The following describes two proteins that form a bound complex.

Contacts between the two chains:
Residue T1145 in chain B contacts residue L120 in chain A (closest heavy-atom distance 3.2 Å).
Residue M1150 in chain B interacts with residue S76 in chain A (closest heavy-atom distance 3.3 Å).
Residue H158 in chain B contacts residue K27 in chain A (closest heavy-atom distance 3.2 Å).
Residue L161 in chain B is in contact with residue E29 in chain A (closest heavy-atom distance 3.6 Å).
Residue V160 in chain B contacts residue L20 in chain A (closest heavy-atom distance 3.8 Å).
Residue M1150 in chain B contacts residue W117 in chain A (closest heavy-atom distance 3.5 Å).
Residue T1147 in chain B interacts with residue C74 in chain A (closest heavy-atom distance 3.6 Å).
Residue A168 in chain B is in contact with residue T32 in chain A (closest heavy-atom distance 4.3 Å).
Residue L164 in chain B contacts residue N31 in chain A (closest heavy-atom distance 3.9 Å).
Residue Y1075 in chain B is in contact with residue E19 in chain A (closest heavy-atom distance 2.3 Å).
Residue K165 in chain B contacts residue N31 in chain A (closest heavy-atom distance 4.0 Å).
Residue N1061 in chain B contacts residue S34 in chain A (closest heavy-atom distance 4.0 Å).
Residue E1146 in chain B contacts residue G73 in chain A (closest heavy-atom distance 3.3 Å).
Residue F1153 in chain B contacts residue A110 in chain A (closest heavy-atom distance 3.7 Å).
Residue V1304 in chain B interacts with residue T143 in chain A (closest heavy-atom distance 3.8 Å).
Residue F129 in chain B contacts residue L20 in chain A (closest heavy-atom distance 4.5 Å).
Residue I1063 in chain B interacts with residue S34 in chain A (closest heavy-atom distance 4.4 Å).
Residue S1149 in chain B interacts with residue W117 in chain A (closest heavy-atom distance 3.4 Å).
Residue F1153 in chain B interacts with residue W117 in chain A (closest heavy-atom distance 4.3 Å).
Residue L161 in chain B interacts with residue A23 in chain A (closest heavy-atom distance 3.7 Å).
Residue V160 in chain B contacts residue A23 in chain A (closest heavy-atom distance 3.7 Å).
Residue L139 in chain B interacts with residue A23 in chain A (closest heavy-atom distance 4.4 Å).
Residue L139 in chain B is in contact with residue E19 in chain A (closest heavy-atom distance 3.4 Å).
Residue K1066 in chain B is in contact with residue Y39 in chain A (closest heavy-atom distance 3.2 Å).
Residue F1153 in chain B is in contact with residue P53 in chain A (closest heavy-atom distance 4.0 Å).
Residue A168 in chain B interacts with residue N31 in chain A (closest heavy-atom distance 4.0 Å).
Residue K1066 in chain B contacts residue H40 in chain A (closest heavy-atom distance 3.3 Å).
Residue M157 in chain B contacts residue A23 in chain A (closest heavy-atom distance 3.5 Å).
Residue S1149 in chain B is in contact with residue Q116 in chain A (closest heavy-atom distance 4.5 Å).
Residue K1066 in chain B interacts with residue E19 in chain A (closest heavy-atom distance 3.2 Å).
Residue V1064 in chain B is in contact with residue S34 in chain A (closest heavy-atom distance 4.3 Å).
Residue L139 in chain B interacts with residue T22 in chain A (closest heavy-atom distance 4.3 Å).
Residue E1146 in chain B interacts with residue C74 in chain A (closest heavy-atom distance 3.4 Å).
Residue V1064 in chain B contacts residue L38 in chain A (closest heavy-atom distance 3.7 Å).
Residue T1065 in chain B is in contact with residue Y39 in chain A (closest heavy-atom distance 3.7 Å).
Residue M157 in chain B is in contact with residue K27 in chain A (closest heavy-atom distance 4.3 Å).
Residue E172 in chain B contacts residue T32 in chain A (closest heavy-atom distance 4.3 Å).
Residue L164 in chain B is in contact with residue L24 in chain A (closest heavy-atom distance 3.9 Å).
Residue V1077 in chain B contacts residue I33 in chain A (closest heavy-atom distance 3.9 Å).
Residue V1064 in chain B interacts with residue I33 in chain A (closest heavy-atom distance 3.7 Å).
Residue F1153 in chain B interacts with residue A113 in chain A (closest heavy-atom distance 4.5 Å).
Residue P1062 in chain B interacts with residue T32 in chain A (closest heavy-atom distance 3.4 Å).
Residue P1062 in chain B interacts with residue I33 in chain A (closest heavy-atom distance 3.6 Å).
Residue T1065 in chain B interacts with residue H40 in chain A (closest heavy-atom distance 3.2 Å).
Residue V1064 in chain B is in contact with residue Y39 in chain A (closest heavy-atom distance 3.0 Å).
Residue L164 in chain B interacts with residue I33 in chain A (closest heavy-atom distance 3.8 Å).
Residue E1146 in chain B interacts with residue L120 in chain A (closest heavy-atom distance 3.8 Å).
Residue K1066 in chain B contacts residue L38 in chain A (closest heavy-atom distance 3.9 Å).
Residue E1067 in chain B is in contact with residue T47 in chain A (closest heavy-atom distance 4.4 Å).
Residue N1061 in chain B is in contact with residue T32 in chain A (closest heavy-atom distance 3.4 Å).
Residue Y1075 in chain B interacts with residue L38 in chain A (closest heavy-atom distance 3.8 Å).
Residue M1150 in chain B interacts with residue C74 in chain A (closest heavy-atom distance 4.0 Å).
Residue M1150 in chain B is in contact with residue P77 in chain A (closest heavy-atom distance 3.6 Å).
Residue E1146 in chain B interacts with residue W117 in chain A (closest heavy-atom distance 3.3 Å).
Residue P1062 in chain B contacts residue S34 in chain A (closest heavy-atom distance 3.3 Å).
Residue I1063 in chain B interacts with residue Y39 in chain A (closest heavy-atom distance 3.6 Å).
Residue M157 in chain B interacts with residue A26 in chain A (closest heavy-atom distance 3.7 Å).
Residue L136 in chain B is in contact with residue E19 in chain A (closest heavy-atom distance 4.1 Å).
Residue L161 in chain B is in contact with residue L24 in chain A (closest heavy-atom distance 3.7 Å).
Residue L161 in chain B is in contact with residue K27 in chain A (closest heavy-atom distance 3.7 Å).

Sequence of chain B:
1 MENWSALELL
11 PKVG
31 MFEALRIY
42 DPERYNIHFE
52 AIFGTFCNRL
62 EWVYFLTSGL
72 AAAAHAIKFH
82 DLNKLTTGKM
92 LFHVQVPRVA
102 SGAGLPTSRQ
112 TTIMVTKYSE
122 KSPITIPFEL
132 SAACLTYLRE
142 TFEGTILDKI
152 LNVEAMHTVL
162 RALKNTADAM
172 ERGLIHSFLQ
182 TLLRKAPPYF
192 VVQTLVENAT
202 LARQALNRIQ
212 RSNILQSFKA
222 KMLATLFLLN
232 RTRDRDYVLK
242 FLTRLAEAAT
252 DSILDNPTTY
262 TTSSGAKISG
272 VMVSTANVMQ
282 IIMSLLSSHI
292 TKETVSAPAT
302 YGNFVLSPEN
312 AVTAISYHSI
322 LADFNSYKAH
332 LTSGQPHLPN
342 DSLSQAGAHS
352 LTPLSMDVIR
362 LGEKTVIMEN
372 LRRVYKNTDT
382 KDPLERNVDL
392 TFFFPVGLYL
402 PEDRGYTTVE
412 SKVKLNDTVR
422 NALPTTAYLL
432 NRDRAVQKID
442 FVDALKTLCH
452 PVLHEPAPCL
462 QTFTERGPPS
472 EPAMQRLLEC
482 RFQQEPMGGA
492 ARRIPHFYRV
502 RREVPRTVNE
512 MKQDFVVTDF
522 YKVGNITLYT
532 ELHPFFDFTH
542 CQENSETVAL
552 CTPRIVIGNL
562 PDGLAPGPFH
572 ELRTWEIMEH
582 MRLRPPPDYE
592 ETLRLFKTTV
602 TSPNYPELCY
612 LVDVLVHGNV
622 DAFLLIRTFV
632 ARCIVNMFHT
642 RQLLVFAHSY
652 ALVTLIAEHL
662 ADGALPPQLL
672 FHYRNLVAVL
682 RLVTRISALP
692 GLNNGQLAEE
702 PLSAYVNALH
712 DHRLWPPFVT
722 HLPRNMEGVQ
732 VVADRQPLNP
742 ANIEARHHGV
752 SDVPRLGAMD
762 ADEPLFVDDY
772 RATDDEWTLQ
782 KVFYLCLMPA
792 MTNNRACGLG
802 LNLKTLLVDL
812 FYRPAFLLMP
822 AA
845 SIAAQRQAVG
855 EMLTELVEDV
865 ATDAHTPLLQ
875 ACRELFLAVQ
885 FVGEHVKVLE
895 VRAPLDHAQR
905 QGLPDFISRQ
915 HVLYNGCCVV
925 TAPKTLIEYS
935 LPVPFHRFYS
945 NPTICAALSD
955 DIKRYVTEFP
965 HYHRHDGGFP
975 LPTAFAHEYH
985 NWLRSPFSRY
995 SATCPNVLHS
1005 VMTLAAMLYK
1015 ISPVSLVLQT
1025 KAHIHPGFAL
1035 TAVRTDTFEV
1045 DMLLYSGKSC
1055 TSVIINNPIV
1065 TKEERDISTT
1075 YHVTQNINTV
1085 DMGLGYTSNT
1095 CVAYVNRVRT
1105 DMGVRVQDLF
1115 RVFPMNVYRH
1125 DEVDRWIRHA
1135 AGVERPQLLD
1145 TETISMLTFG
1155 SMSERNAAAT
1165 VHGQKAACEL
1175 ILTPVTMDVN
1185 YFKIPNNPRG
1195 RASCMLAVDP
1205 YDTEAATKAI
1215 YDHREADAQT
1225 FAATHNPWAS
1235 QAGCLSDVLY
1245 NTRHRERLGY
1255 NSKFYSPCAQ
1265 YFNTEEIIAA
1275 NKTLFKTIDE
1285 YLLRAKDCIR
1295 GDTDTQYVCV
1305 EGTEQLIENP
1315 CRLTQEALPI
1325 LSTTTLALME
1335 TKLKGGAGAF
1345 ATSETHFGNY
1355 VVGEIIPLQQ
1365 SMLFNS

Sequence of chain A:
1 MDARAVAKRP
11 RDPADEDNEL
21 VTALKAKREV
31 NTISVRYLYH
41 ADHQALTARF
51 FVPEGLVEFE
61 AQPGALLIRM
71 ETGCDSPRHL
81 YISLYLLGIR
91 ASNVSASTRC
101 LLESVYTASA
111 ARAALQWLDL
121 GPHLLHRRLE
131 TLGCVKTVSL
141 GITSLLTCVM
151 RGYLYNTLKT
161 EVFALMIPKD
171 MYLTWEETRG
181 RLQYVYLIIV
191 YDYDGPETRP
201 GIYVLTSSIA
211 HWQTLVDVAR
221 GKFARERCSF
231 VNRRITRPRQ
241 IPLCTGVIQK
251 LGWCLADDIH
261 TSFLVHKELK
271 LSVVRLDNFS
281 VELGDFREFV